These two protein chains interact to form a complex.

Residue-level contacts at the interface:
Residue T140 in chain B is in contact with residue K111 in chain A (closest heavy-atom distance 2.6 Å).
Residue T140 in chain B contacts residue W79 in chain A (closest heavy-atom distance 2.9 Å).
Residue L142 in chain B is in contact with residue I78 in chain A (closest heavy-atom distance 4.0 Å).
Residue T36 in chain B interacts with residue S76 in chain A (closest heavy-atom distance 3.6 Å).
Residue G34 in chain B interacts with residue S76 in chain A (closest heavy-atom distance 4.8 Å).
Residue E141 in chain B contacts residue K111 in chain A (closest heavy-atom distance 4.2 Å).
Residue L142 in chain B interacts with residue W79 in chain A (closest heavy-atom distance 3.7 Å).
Residue T140 in chain B is in contact with residue I78 in chain A (closest heavy-atom distance 3.9 Å).

Sequence of chain A:
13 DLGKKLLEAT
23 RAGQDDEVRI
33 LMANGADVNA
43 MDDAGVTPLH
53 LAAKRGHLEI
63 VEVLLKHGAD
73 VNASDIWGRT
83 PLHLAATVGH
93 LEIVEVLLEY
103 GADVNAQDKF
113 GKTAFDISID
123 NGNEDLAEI

Sequence of chain B:
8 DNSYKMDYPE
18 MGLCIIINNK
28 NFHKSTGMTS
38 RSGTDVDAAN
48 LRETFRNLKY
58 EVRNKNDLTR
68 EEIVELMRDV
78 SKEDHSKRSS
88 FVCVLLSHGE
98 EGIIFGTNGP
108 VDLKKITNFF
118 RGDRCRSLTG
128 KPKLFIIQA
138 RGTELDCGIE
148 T